Interface contacts:
Residue V75 in chain B is in contact with residue T5 in chain A (closest heavy-atom distance 3.4 Å).
Residue V90 in chain B interacts with residue V8 in chain A (closest heavy-atom distance 3.4 Å).
Residue V75 in chain B contacts residue K3 in chain A (closest heavy-atom distance 3.8 Å).
Residue S65 in chain B is in contact with residue P12 in chain A (closest heavy-atom distance 4.8 Å).
Residue T79 in chain B interacts with residue P10 in chain A (closest heavy-atom distance 3.5 Å).
Residue C41 in chain B is in contact with residue M11 in chain A (closest heavy-atom distance 3.9 Å).
Residue D88 in chain B is in contact with residue M11 in chain A (closest heavy-atom distance 2.8 Å).
Residue W89 in chain B is in contact with residue V8 in chain A (closest heavy-atom distance 3.3 Å).
Residue D88 in chain B contacts residue P9 in chain A (closest heavy-atom distance 4.6 Å).
Residue L77 in chain B is in contact with residue T5 in chain A (closest heavy-atom distance 4.0 Å).
Residue N187 in chain B is in contact with residue K3 in chain A (closest heavy-atom distance 3.6 Å).
Residue V75 in chain B interacts with residue C6 in chain A (closest heavy-atom distance 3.0 Å).
Residue V87 in chain B is in contact with residue P10 in chain A (closest heavy-atom distance 3.8 Å).
Residue T79 in chain B is in contact with residue P9 in chain A (closest heavy-atom distance 3.5 Å).
Residue V87 in chain B contacts residue M11 in chain A (closest heavy-atom distance 4.4 Å).
Residue L77 in chain B is in contact with residue M7 in chain A (closest heavy-atom distance 3.4 Å).
Residue D80 in chain B is in contact with residue P10 in chain A (closest heavy-atom distance 4.7 Å).
Residue I66 in chain B is in contact with residue M11 in chain A (closest heavy-atom distance 4.5 Å).
Residue L83 in chain B contacts residue P10 in chain A (closest heavy-atom distance 4.1 Å).
Residue T79 in chain B is in contact with residue V8 in chain A (closest heavy-atom distance 3.1 Å).
Residue D88 in chain B is in contact with residue P10 in chain A (closest heavy-atom distance 3.5 Å).
Residue T79 in chain B is in contact with residue M7 in chain A (closest heavy-atom distance 4.3 Å).
Residue M91 in chain B is in contact with residue V8 in chain A (closest heavy-atom distance 3.8 Å).
Residue V75 in chain B contacts residue P4 in chain A (closest heavy-atom distance 2.9 Å).
Residue F76 in chain B contacts residue V8 in chain A (closest heavy-atom distance 3.7 Å).
Residue L77 in chain B contacts residue C6 in chain A (closest heavy-atom distance 3.0 Å).
Residue I74 in chain B interacts with residue P4 in chain A (closest heavy-atom distance 3.5 Å).
Residue T67 in chain B interacts with residue C6 in chain A (closest heavy-atom distance 3.2 Å).
Residue Q70 in chain B interacts with residue P4 in chain A (closest heavy-atom distance 3.7 Å).
Residue L69 in chain B interacts with residue P4 in chain A (closest heavy-atom distance 3.5 Å).
Residue W89 in chain B interacts with residue P9 in chain A (closest heavy-atom distance 3.8 Å).
Residue H63 in chain B contacts residue M11 in chain A (closest heavy-atom distance 4.8 Å).
Residue P42 in chain B contacts residue M11 in chain A (closest heavy-atom distance 4.0 Å).
Residue A78 in chain B is in contact with residue C6 in chain A (closest heavy-atom distance 5.0 Å).
Residue W89 in chain B is in contact with residue M11 in chain A (closest heavy-atom distance 4.8 Å).
Residue L69 in chain B contacts residue C6 in chain A (closest heavy-atom distance 3.7 Å).
Residue A78 in chain B contacts residue V8 in chain A (closest heavy-atom distance 3.7 Å).
Residue F76 in chain B contacts residue C6 in chain A (closest heavy-atom distance 4.1 Å).
Residue V90 in chain B interacts with residue M11 in chain A (closest heavy-atom distance 3.8 Å).
Residue L69 in chain B contacts residue T5 in chain A (closest heavy-atom distance 4.0 Å).
Residue D73 in chain B contacts residue K3 in chain A (closest heavy-atom distance 3.5 Å).
Residue W89 in chain B interacts with residue P10 in chain A (closest heavy-atom distance 3.5 Å).
Residue M91 in chain B interacts with residue C6 in chain A (closest heavy-atom distance 4.1 Å).
Residue L77 in chain B interacts with residue V8 in chain A (closest heavy-atom distance 2.8 Å).
Residue D73 in chain B contacts residue P4 in chain A (closest heavy-atom distance 3.8 Å).
Residue I74 in chain B is in contact with residue K3 in chain A (closest heavy-atom distance 4.6 Å).

The following describes two proteins that form a bound complex.

Sequence of chain B:
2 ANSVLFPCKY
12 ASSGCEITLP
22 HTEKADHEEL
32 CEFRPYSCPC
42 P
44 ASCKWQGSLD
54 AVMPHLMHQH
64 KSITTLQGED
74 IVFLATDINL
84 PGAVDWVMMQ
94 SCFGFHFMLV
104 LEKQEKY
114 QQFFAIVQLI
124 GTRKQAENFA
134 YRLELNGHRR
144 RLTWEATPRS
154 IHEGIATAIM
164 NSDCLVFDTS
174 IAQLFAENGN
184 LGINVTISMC

Sequence of chain A:
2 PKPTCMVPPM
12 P